Sequence of the second protein:
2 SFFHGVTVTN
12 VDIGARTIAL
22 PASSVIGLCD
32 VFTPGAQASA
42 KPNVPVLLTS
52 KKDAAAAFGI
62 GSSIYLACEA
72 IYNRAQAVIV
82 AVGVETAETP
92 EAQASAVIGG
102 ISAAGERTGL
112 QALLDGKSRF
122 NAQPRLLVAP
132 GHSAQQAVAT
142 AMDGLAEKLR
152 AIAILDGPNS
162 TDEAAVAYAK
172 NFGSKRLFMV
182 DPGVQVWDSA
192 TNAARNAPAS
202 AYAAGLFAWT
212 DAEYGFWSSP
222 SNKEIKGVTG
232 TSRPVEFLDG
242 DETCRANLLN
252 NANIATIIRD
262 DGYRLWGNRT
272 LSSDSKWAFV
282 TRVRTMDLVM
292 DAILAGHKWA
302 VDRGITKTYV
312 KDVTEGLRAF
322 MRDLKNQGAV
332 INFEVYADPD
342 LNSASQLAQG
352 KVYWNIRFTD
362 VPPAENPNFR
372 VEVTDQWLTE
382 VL

Sequence of the first protein:
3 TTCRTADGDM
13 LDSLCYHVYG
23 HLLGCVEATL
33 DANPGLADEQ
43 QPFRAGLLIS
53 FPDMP

The following describes two proteins that form a bound complex.

Residue-level contacts at the interface:
Residue T230 in the second protein contacts residue A8 in the first protein (closest heavy-atom distance 4.2 Å).
Residue G231 in the second protein interacts with residue A8 in the first protein (closest heavy-atom distance 4.2 Å).
Residue G231 in the second protein is in contact with residue A47 in the first protein (closest heavy-atom distance 4.7 Å).
Residue D262 in the second protein interacts with residue A8 in the first protein (closest heavy-atom distance 4.0 Å).
Residue D261 in the second protein is in contact with residue G10 in the first protein (closest heavy-atom distance 3.4 Å).
Residue D262 in the second protein is in contact with residue G10 in the first protein (closest heavy-atom distance 3.6 Å).
Residue W188 in the second protein contacts residue A47 in the first protein (closest heavy-atom distance 4.8 Å).
Residue T230 in the second protein interacts with residue A47 in the first protein (closest heavy-atom distance 4.7 Å).
Residue G231 in the second protein is in contact with residue D9 in the first protein (closest heavy-atom distance 3.7 Å).
Residue D261 in the second protein interacts with residue D11 in the first protein (closest heavy-atom distance 4.3 Å).
Residue T232 in the second protein interacts with residue D9 in the first protein (closest heavy-atom distance 4.6 Å).
Residue D261 in the second protein is in contact with residue A8 in the first protein (closest heavy-atom distance 4.5 Å).
Residue W188 in the second protein is in contact with residue G48 in the first protein (closest heavy-atom distance 4.4 Å).
Residue D262 in the second protein contacts residue D9 in the first protein (closest heavy-atom distance 2.8 Å).
Residue D261 in the second protein is in contact with residue D9 in the first protein (closest heavy-atom distance 4.6 Å).
Residue T230 in the second protein contacts residue T7 in the first protein (closest heavy-atom distance 4.8 Å).
Residue W188 in the second protein contacts residue R6 in the first protein (closest heavy-atom distance 3.2 Å).
Residue T230 in the second protein interacts with residue D9 in the first protein (closest heavy-atom distance 5.0 Å).
Residue Q186 in the second protein contacts residue A47 in the first protein (closest heavy-atom distance 4.1 Å).